Sequence of protein 1:
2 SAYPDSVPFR

This data describes a binding interaction between two proteins.

Interface contacts:
Residue R154 in protein 2 interacts with residue P5 in protein 1 (closest heavy-atom distance 3.9 Å).
Residue F151 in protein 2 is in contact with residue Y4 in protein 1 (closest heavy-atom distance 3.8 Å).
Residue F151 in protein 2 is in contact with residue P5 in protein 1 (closest heavy-atom distance 3.6 Å).
Residue S63 in protein 2 contacts residue Y4 in protein 1 (closest heavy-atom distance 4.7 Å).
Residue C65 in protein 2 contacts residue S2 in protein 1 (closest heavy-atom distance 4.4 Å).
Residue V64 in protein 2 interacts with residue A3 in protein 1 (closest heavy-atom distance 4.2 Å).
Residue C65 in protein 2 contacts residue A3 in protein 1 (closest heavy-atom distance 4.6 Å).
Residue Q51 in protein 2 is in contact with residue P9 in protein 1 (closest heavy-atom distance 4.9 Å).
Residue C183 in protein 2 contacts residue A3 in protein 1 (closest heavy-atom distance 3.8 Å).
Residue T96 in protein 2 contacts residue A3 in protein 1 (closest heavy-atom distance 3.2 Å).
Residue A185 in protein 2 is in contact with residue A3 in protein 1 (closest heavy-atom distance 3.5 Å).
Residue D48 in protein 2 is in contact with residue P9 in protein 1 (closest heavy-atom distance 4.0 Å).
Residue V156 in protein 2 interacts with residue Y4 in protein 1 (closest heavy-atom distance 3.6 Å).
Residue G34 in protein 2 interacts with residue R11 in protein 1 (closest heavy-atom distance 4.5 Å).
Residue L187 in protein 2 interacts with residue Y4 in protein 1 (closest heavy-atom distance 3.7 Å).
Residue Q51 in protein 2 contacts residue F10 in protein 1 (closest heavy-atom distance 3.3 Å).
Residue E35 in protein 2 interacts with residue R11 in protein 1 (closest heavy-atom distance 3.4 Å).
Residue L49 in protein 2 is in contact with residue P9 in protein 1 (closest heavy-atom distance 3.6 Å).
Residue M61 in protein 2 is in contact with residue Y4 in protein 1 (closest heavy-atom distance 3.5 Å).
Residue N52 in protein 2 contacts residue S7 in protein 1 (closest heavy-atom distance 4.6 Å).
Residue A153 in protein 2 is in contact with residue P5 in protein 1 (closest heavy-atom distance 4.8 Å).
Residue M50 in protein 2 contacts residue F10 in protein 1 (closest heavy-atom distance 4.3 Å).
Residue V156 in protein 2 is in contact with residue P5 in protein 1 (closest heavy-atom distance 3.6 Å).
Residue R98 in protein 2 interacts with residue S2 in protein 1 (closest heavy-atom distance 3.5 Å).
Residue L49 in protein 2 is in contact with residue V8 in protein 1 (closest heavy-atom distance 4.0 Å).
Residue C183 in protein 2 contacts residue S2 in protein 1 (closest heavy-atom distance 3.6 Å).
Residue L49 in protein 2 is in contact with residue F10 in protein 1 (closest heavy-atom distance 2.7 Å).
Residue R154 in protein 2 is in contact with residue D6 in protein 1 (closest heavy-atom distance 3.2 Å).
Residue F151 in protein 2 interacts with residue A3 in protein 1 (closest heavy-atom distance 4.0 Å).
Residue T96 in protein 2 contacts residue Y4 in protein 1 (closest heavy-atom distance 4.2 Å).
Residue N52 in protein 2 contacts residue P5 in protein 1 (closest heavy-atom distance 2.9 Å).
Residue M61 in protein 2 is in contact with residue S7 in protein 1 (closest heavy-atom distance 4.8 Å).
Residue I59 in protein 2 contacts residue Y4 in protein 1 (closest heavy-atom distance 4.6 Å).
Residue Q51 in protein 2 interacts with residue D6 in protein 1 (closest heavy-atom distance 3.5 Å).
Residue M50 in protein 2 interacts with residue P9 in protein 1 (closest heavy-atom distance 3.4 Å).
Residue N52 in protein 2 contacts residue Y4 in protein 1 (closest heavy-atom distance 4.3 Å).
Residue I53 in protein 2 is in contact with residue D6 in protein 1 (closest heavy-atom distance 4.8 Å).
Residue R98 in protein 2 interacts with residue A3 in protein 1 (closest heavy-atom distance 4.7 Å).
Residue M50 in protein 2 contacts residue S7 in protein 1 (closest heavy-atom distance 4.0 Å).
Residue G34 in protein 2 is in contact with residue F10 in protein 1 (closest heavy-atom distance 3.4 Å).
Residue A185 in protein 2 is in contact with residue Y4 in protein 1 (closest heavy-atom distance 4.1 Å).
Residue Y60 in protein 2 contacts residue F10 in protein 1 (closest heavy-atom distance 3.5 Å).
Residue G33 in protein 2 interacts with residue F10 in protein 1 (closest heavy-atom distance 4.2 Å).
Residue M50 in protein 2 is in contact with residue V8 in protein 1 (closest heavy-atom distance 3.4 Å).
Residue Q51 in protein 2 is in contact with residue S7 in protein 1 (closest heavy-atom distance 3.2 Å).
Residue N52 in protein 2 interacts with residue D6 in protein 1 (closest heavy-atom distance 2.9 Å).
Residue Q51 in protein 2 is in contact with residue V8 in protein 1 (closest heavy-atom distance 2.7 Å).
Residue V184 in protein 2 is in contact with residue A3 in protein 1 (closest heavy-atom distance 3.9 Å).
Residue S63 in protein 2 interacts with residue A3 in protein 1 (closest heavy-atom distance 3.9 Å).
Residue F151 in protein 2 is in contact with residue S2 in protein 1 (closest heavy-atom distance 3.5 Å).

Sequence of protein 2:
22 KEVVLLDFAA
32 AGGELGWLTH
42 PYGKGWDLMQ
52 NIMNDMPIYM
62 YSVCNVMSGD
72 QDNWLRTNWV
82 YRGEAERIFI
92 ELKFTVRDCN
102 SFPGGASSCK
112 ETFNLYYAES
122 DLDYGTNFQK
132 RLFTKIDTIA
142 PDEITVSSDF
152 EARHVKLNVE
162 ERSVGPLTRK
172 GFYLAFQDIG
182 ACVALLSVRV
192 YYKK